Residue-level contacts at the interface:
Residue L62 in the second protein interacts with residue V11 in the first protein (closest heavy-atom distance 3.5 Å).
Residue C8 in the second protein contacts residue L62 in the first protein (closest heavy-atom distance 4.2 Å).
Residue L16 in the second protein contacts residue H61 in the first protein (closest heavy-atom distance 3.5 Å).
Residue M54 in the second protein is in contact with residue M54 in the first protein (closest heavy-atom distance 3.4 Å).
Residue L16 in the second protein is in contact with residue V58 in the first protein (closest heavy-atom distance 4.1 Å).
Residue N46 in the second protein contacts residue A55 in the first protein (closest heavy-atom distance 4.0 Å).
Residue R67 in the second protein interacts with residue F12 in the first protein (closest heavy-atom distance 3.0 Å).
Residue R51 in the second protein interacts with residue R51 in the first protein (closest heavy-atom distance 4.1 Å).
Residue L20 in the second protein contacts residue V58 in the first protein (closest heavy-atom distance 3.6 Å).
Residue L62 in the second protein is in contact with residue D13 in the first protein (closest heavy-atom distance 3.0 Å).
Residue D13 in the second protein is in contact with residue H66 in the first protein (closest heavy-atom distance 3.5 Å).
Residue L62 in the second protein is in contact with residue C44 in the first protein (closest heavy-atom distance 4.4 Å).
Residue L62 in the second protein is in contact with residue L20 in the first protein (closest heavy-atom distance 4.4 Å).
Residue G10 in the second protein contacts residue H63 in the first protein (closest heavy-atom distance 2.9 Å).
Residue L17 in the second protein is in contact with residue L62 in the first protein (closest heavy-atom distance 3.5 Å).
Residue H63 in the second protein contacts residue F12 in the first protein (closest heavy-atom distance 3.1 Å).
Residue H61 in the second protein is in contact with residue D13 in the first protein (closest heavy-atom distance 3.4 Å).
Residue N64 in the second protein is in contact with residue F12 in the first protein (closest heavy-atom distance 4.3 Å).
Residue H66 in the second protein contacts residue D13 in the first protein (closest heavy-atom distance 3.5 Å).
Residue V58 in the second protein contacts residue L16 in the first protein (closest heavy-atom distance 4.1 Å).
Residue H63 in the second protein contacts residue V11 in the first protein (closest heavy-atom distance 4.4 Å).
Residue R67 in the second protein interacts with residue D13 in the first protein (closest heavy-atom distance 2.8 Å).
Residue L62 in the second protein is in contact with residue L17 in the first protein (closest heavy-atom distance 3.6 Å).
Residue F12 in the second protein interacts with residue R67 in the first protein (closest heavy-atom distance 3.0 Å).
Residue F12 in the second protein is in contact with residue L62 in the first protein (closest heavy-atom distance 2.9 Å).
Residue L62 in the second protein contacts residue G10 in the first protein (closest heavy-atom distance 3.9 Å).
Residue D13 in the second protein is in contact with residue H61 in the first protein (closest heavy-atom distance 3.4 Å).
Residue V58 in the second protein contacts residue L20 in the first protein (closest heavy-atom distance 3.6 Å).
Residue E68 in the second protein is in contact with residue R19 in the first protein (closest heavy-atom distance 3.5 Å).
Residue E68 in the second protein contacts residue D13 in the first protein (closest heavy-atom distance 2.7 Å).
Residue N64 in the second protein is in contact with residue D13 in the first protein (closest heavy-atom distance 3.5 Å).
Residue F12 in the second protein is in contact with residue E65 in the first protein (closest heavy-atom distance 3.7 Å).
Residue Q15 in the second protein contacts residue R67 in the first protein (closest heavy-atom distance 3.2 Å).
Residue L62 in the second protein is in contact with residue F12 in the first protein (closest heavy-atom distance 2.8 Å).
Residue E68 in the second protein contacts residue L16 in the first protein (closest heavy-atom distance 3.8 Å).
Residue F50 in the second protein is in contact with residue M54 in the first protein (closest heavy-atom distance 4.4 Å).
Residue L20 in the second protein interacts with residue L62 in the first protein (closest heavy-atom distance 4.3 Å).
Residue G10 in the second protein contacts residue L62 in the first protein (closest heavy-atom distance 3.9 Å).
Residue R67 in the second protein interacts with residue R14 in the first protein (closest heavy-atom distance 3.1 Å).
Residue R19 in the second protein is in contact with residue E68 in the first protein (closest heavy-atom distance 3.7 Å).
Residue D13 in the second protein is in contact with residue R67 in the first protein (closest heavy-atom distance 3.0 Å).
Residue F12 in the second protein is in contact with residue N64 in the first protein (closest heavy-atom distance 4.2 Å).
Residue D13 in the second protein interacts with residue L62 in the first protein (closest heavy-atom distance 3.1 Å).
Residue R14 in the second protein contacts residue R67 in the first protein (closest heavy-atom distance 4.4 Å).
Residue R67 in the second protein is in contact with residue Q15 in the first protein (closest heavy-atom distance 3.5 Å).
Residue C44 in the second protein contacts residue L62 in the first protein (closest heavy-atom distance 4.3 Å).
Residue Q15 in the second protein interacts with residue E68 in the first protein (closest heavy-atom distance 1.9 Å).
Residue V11 in the second protein is in contact with residue L62 in the first protein (closest heavy-atom distance 3.6 Å).
Residue A55 in the second protein is in contact with residue N46 in the first protein (closest heavy-atom distance 3.8 Å).
Residue L62 in the second protein is in contact with residue L16 in the first protein (closest heavy-atom distance 3.9 Å).
Residue T9 in the second protein is in contact with residue H63 in the first protein (closest heavy-atom distance 3.2 Å).
Residue H61 in the second protein contacts residue L16 in the first protein (closest heavy-atom distance 3.5 Å).
Residue L62 in the second protein is in contact with residue C8 in the first protein (closest heavy-atom distance 4.0 Å).
Residue H63 in the second protein contacts residue G10 in the first protein (closest heavy-atom distance 3.0 Å).
Residue E65 in the second protein is in contact with residue F12 in the first protein (closest heavy-atom distance 3.8 Å).
Residue H63 in the second protein contacts residue T9 in the first protein (closest heavy-atom distance 3.2 Å).
Residue D13 in the second protein contacts residue N64 in the first protein (closest heavy-atom distance 3.3 Å).
Residue F12 in the second protein contacts residue H63 in the first protein (closest heavy-atom distance 3.3 Å).
Residue L16 in the second protein interacts with residue L62 in the first protein (closest heavy-atom distance 3.7 Å).
Residue D13 in the second protein is in contact with residue E68 in the first protein (closest heavy-atom distance 4.4 Å).

The following describes two proteins that form a bound complex.

Sequence of the first protein:
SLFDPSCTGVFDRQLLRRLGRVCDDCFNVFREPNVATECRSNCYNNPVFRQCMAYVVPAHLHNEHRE

Sequence of the second protein:
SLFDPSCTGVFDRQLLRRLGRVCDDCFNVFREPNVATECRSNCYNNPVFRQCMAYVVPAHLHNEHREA